Contacts between the two chains:
Residue F639 in chain A is in contact with residue M78 in chain B (closest heavy-atom distance 5.0 Å).
Residue R640 in chain A contacts residue G77 in chain B (closest heavy-atom distance 3.7 Å).

Sequence of chain B:
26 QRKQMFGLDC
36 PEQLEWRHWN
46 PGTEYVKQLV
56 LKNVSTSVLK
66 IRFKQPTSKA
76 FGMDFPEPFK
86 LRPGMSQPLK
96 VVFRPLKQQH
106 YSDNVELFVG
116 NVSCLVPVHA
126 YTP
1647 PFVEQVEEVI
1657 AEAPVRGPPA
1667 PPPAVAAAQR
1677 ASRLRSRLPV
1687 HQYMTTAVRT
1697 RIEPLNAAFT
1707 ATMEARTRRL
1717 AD

Sequence of chain A:
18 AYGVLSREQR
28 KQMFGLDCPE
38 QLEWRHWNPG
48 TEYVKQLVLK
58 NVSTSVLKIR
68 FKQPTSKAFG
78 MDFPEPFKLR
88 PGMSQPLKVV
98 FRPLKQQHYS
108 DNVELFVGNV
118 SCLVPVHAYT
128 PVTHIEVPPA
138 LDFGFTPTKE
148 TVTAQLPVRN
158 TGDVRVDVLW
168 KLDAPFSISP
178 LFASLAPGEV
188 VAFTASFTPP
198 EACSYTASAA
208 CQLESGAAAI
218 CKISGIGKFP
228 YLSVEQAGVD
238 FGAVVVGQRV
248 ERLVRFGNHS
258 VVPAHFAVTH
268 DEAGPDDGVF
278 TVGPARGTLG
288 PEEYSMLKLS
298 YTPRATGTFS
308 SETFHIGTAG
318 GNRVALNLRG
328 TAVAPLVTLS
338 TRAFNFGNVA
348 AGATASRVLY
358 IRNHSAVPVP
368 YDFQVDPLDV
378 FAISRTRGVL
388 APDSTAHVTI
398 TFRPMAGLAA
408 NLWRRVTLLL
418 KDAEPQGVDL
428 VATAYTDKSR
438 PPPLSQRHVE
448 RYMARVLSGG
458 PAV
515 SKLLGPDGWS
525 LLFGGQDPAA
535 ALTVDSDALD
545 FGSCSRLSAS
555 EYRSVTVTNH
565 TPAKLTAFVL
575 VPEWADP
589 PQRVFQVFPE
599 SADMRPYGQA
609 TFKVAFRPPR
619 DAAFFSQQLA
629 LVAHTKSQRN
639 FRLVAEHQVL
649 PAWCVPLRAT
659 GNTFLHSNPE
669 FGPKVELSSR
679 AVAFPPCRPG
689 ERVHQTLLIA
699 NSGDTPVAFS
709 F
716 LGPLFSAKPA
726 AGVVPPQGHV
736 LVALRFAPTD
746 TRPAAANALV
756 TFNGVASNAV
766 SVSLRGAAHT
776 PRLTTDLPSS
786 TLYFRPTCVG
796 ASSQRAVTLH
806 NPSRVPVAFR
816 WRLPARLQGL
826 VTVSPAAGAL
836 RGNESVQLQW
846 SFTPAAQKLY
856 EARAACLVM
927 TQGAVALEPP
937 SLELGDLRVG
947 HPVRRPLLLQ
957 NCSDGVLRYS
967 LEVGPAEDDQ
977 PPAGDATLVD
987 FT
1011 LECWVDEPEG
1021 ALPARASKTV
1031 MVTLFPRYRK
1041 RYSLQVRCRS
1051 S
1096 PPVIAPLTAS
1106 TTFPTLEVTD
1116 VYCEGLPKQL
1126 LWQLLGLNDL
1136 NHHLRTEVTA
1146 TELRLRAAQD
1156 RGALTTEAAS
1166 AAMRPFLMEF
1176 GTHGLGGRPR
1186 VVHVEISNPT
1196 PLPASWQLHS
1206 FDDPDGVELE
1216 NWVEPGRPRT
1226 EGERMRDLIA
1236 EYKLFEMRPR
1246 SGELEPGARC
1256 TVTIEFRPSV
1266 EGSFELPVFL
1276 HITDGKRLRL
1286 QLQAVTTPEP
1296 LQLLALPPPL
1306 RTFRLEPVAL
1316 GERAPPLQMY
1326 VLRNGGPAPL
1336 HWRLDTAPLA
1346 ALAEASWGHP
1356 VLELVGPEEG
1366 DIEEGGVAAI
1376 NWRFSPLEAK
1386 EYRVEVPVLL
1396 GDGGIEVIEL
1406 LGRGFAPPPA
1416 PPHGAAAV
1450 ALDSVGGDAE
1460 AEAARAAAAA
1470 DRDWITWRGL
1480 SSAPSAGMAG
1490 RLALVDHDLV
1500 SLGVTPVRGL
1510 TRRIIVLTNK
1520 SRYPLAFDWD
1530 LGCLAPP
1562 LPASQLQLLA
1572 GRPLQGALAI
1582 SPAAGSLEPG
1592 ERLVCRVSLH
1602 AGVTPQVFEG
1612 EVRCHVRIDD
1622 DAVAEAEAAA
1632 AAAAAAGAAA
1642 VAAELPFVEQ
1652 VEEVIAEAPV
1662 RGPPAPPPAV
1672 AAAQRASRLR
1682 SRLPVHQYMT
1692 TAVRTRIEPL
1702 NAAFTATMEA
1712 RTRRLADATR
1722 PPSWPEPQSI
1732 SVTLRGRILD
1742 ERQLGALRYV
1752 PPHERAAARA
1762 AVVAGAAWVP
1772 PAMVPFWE

This data describes a binding interaction between two proteins.